Sequence of protein 2:
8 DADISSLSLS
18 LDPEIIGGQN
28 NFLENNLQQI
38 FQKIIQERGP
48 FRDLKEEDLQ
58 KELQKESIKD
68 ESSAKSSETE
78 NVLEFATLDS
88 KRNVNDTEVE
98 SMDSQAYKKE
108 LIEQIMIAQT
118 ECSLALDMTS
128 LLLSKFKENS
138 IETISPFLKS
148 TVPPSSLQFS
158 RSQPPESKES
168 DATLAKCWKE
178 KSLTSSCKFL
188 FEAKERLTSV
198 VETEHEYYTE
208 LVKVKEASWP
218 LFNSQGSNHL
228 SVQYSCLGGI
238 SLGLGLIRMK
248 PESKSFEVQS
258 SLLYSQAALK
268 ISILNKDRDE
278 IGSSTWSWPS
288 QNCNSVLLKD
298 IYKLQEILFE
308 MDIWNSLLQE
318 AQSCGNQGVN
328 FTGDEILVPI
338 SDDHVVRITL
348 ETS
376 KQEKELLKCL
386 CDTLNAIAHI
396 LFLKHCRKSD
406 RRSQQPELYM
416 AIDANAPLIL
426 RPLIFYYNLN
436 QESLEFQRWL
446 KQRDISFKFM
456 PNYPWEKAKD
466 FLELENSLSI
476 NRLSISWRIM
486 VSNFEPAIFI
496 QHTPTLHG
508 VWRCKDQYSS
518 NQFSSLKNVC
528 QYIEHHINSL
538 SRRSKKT

These two protein chains interact to form a complex.

Contacts between the two chains:
Residue D10 in protein 2 interacts with residue Q290 in protein 1 (closest heavy-atom distance 3.5 Å).
Residue V79 in protein 2 contacts residue I28 in protein 1 (closest heavy-atom distance 4.6 Å).
Residue D10 in protein 2 contacts residue L287 in protein 1 (closest heavy-atom distance 4.9 Å).
Residue S74 in protein 2 interacts with residue M35 in protein 1 (closest heavy-atom distance 4.9 Å).

Sequence of protein 1:
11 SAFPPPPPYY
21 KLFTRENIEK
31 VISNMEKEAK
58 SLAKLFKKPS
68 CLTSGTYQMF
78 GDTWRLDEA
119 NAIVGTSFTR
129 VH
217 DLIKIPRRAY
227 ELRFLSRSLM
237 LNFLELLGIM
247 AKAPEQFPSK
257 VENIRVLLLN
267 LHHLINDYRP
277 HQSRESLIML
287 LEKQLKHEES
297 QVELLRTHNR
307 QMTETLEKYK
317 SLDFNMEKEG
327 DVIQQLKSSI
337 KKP